This data describes a binding interaction between two proteins.

Interface contacts:
Residue H55 in chain A is in contact with residue E16 in chain B (closest heavy-atom distance 3.3 Å).
Residue V47 in chain A interacts with residue F17 in chain B (closest heavy-atom distance 3.7 Å).
Residue F101 in chain A is in contact with residue L10 in chain B (closest heavy-atom distance 3.8 Å).
Residue F59 in chain A is in contact with residue I13 in chain B (closest heavy-atom distance 4.1 Å).
Residue A58 in chain A contacts residue I13 in chain B (closest heavy-atom distance 4.1 Å).
Residue V80 in chain A contacts residue A6 in chain B (closest heavy-atom distance 4.1 Å).
Residue S76 in chain A contacts residue E3 in chain B (closest heavy-atom distance 3.4 Å).
Residue V84 in chain A interacts with residue L10 in chain B (closest heavy-atom distance 4.0 Å).
Residue V80 in chain A is in contact with residue E3 in chain B (closest heavy-atom distance 3.7 Å).
Residue V152 in chain A is in contact with residue Y21 in chain B (closest heavy-atom distance 4.1 Å).
Residue L66 in chain A is in contact with residue E3 in chain B (closest heavy-atom distance 3.8 Å).
Residue K65 in chain A is in contact with residue P2 in chain B (closest heavy-atom distance 3.5 Å).
Residue G61 in chain A is in contact with residue W5 in chain B (closest heavy-atom distance 3.9 Å).
Residue R94 in chain A interacts with residue D15 in chain B (closest heavy-atom distance 2.7 Å).
Residue V80 in chain A contacts residue A7 in chain B (closest heavy-atom distance 3.8 Å).
Residue V84 in chain A contacts residue R11 in chain B (closest heavy-atom distance 3.0 Å).
Residue V51 in chain A interacts with residue F17 in chain B (closest heavy-atom distance 3.4 Å).
Residue H83 in chain A is in contact with residue R11 in chain B (closest heavy-atom distance 3.1 Å).
Residue L66 in chain A contacts residue A6 in chain B (closest heavy-atom distance 4.2 Å).
Residue F150 in chain A is in contact with residue Y21 in chain B (closest heavy-atom distance 3.5 Å).
Residue L66 in chain A is in contact with residue P2 in chain B (closest heavy-atom distance 4.2 Å).
Residue N91 in chain A is in contact with residue N18 in chain B (closest heavy-atom distance 3.2 Å).
Residue G93 in chain A is in contact with residue G14 in chain B (closest heavy-atom distance 3.2 Å).
Residue R94 in chain A interacts with residue R11 in chain B (closest heavy-atom distance 3.3 Å).
Residue F150 in chain A interacts with residue F17 in chain B (closest heavy-atom distance 4.2 Å).
Residue A58 in chain A contacts residue W5 in chain B (closest heavy-atom distance 4.3 Å).
Residue F149 in chain A is in contact with residue R22 in chain B (closest heavy-atom distance 3.6 Å).
Residue R46 in chain A is in contact with residue Y21 in chain B (closest heavy-atom distance 4.4 Å).
Residue V51 in chain A interacts with residue I13 in chain B (closest heavy-atom distance 4.1 Å).
Residue T97 in chain A interacts with residue I13 in chain B (closest heavy-atom distance 3.7 Å).
Residue R94 in chain A is in contact with residue G14 in chain B (closest heavy-atom distance 3.5 Å).
Residue M62 in chain A is in contact with residue A6 in chain B (closest heavy-atom distance 3.6 Å).
Residue F59 in chain A contacts residue L10 in chain B (closest heavy-atom distance 4.2 Å).
Residue K65 in chain A interacts with residue W5 in chain B (closest heavy-atom distance 3.8 Å).
Residue F149 in chain A is in contact with residue N18 in chain B (closest heavy-atom distance 3.2 Å).
Residue H55 in chain A interacts with residue I13 in chain B (closest heavy-atom distance 3.7 Å).
Residue M62 in chain A is in contact with residue L10 in chain B (closest heavy-atom distance 3.6 Å).
Residue S86 in chain A is in contact with residue R11 in chain B (closest heavy-atom distance 3.9 Å).
Residue T97 in chain A interacts with residue L10 in chain B (closest heavy-atom distance 3.8 Å).
Residue V47 in chain A contacts residue Y21 in chain B (closest heavy-atom distance 3.8 Å).
Residue H83 in chain A interacts with residue I4 in chain B (closest heavy-atom distance 4.2 Å).
Residue T97 in chain A interacts with residue F17 in chain B (closest heavy-atom distance 4.3 Å).
Residue G50 in chain A contacts residue F17 in chain B (closest heavy-atom distance 3.9 Å).
Residue W92 in chain A interacts with residue N18 in chain B (closest heavy-atom distance 3.3 Å).
Residue M62 in chain A contacts residue W5 in chain B (closest heavy-atom distance 3.4 Å).
Residue N91 in chain A interacts with residue G14 in chain B (closest heavy-atom distance 4.1 Å).
Residue A58 in chain A interacts with residue E9 in chain B (closest heavy-atom distance 3.9 Å).
Residue N91 in chain A contacts residue D15 in chain B (closest heavy-atom distance 3.1 Å).
Residue F149 in chain A contacts residue Y21 in chain B (closest heavy-atom distance 3.7 Å).
Residue L98 in chain A contacts residue L10 in chain B (closest heavy-atom distance 4.0 Å).
Residue D87 in chain A is in contact with residue R11 in chain B (closest heavy-atom distance 3.3 Å).
Residue T97 in chain A is in contact with residue G14 in chain B (closest heavy-atom distance 3.3 Å).
Residue V84 in chain A contacts residue A7 in chain B (closest heavy-atom distance 3.5 Å).
Residue G93 in chain A interacts with residue N18 in chain B (closest heavy-atom distance 2.9 Å).
Residue G93 in chain A is in contact with residue F17 in chain B (closest heavy-atom distance 4.4 Å).
Residue M62 in chain A contacts residue E9 in chain B (closest heavy-atom distance 3.8 Å).
Residue V80 in chain A contacts residue L10 in chain B (closest heavy-atom distance 3.6 Å).
Residue V96 in chain A is in contact with residue F17 in chain B (closest heavy-atom distance 4.1 Å).
Residue H83 in chain A is in contact with residue A7 in chain B (closest heavy-atom distance 3.9 Å).
Residue R79 in chain A interacts with residue E3 in chain B (closest heavy-atom distance 2.8 Å).

Sequence of chain A:
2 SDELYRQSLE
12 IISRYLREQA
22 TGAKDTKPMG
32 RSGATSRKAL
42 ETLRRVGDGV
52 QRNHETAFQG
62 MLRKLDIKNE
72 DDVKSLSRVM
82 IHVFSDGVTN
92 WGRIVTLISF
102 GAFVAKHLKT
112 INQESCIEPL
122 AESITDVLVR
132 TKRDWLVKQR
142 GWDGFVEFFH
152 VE

Sequence of chain B:
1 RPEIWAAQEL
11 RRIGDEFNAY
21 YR